Interface contacts:
Residue R124 in the second protein interacts with residue A8 in the first protein (closest heavy-atom distance 4.8 Å).

Sequence of the first protein:
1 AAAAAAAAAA

The following describes two proteins that form a bound complex.

Sequence of the second protein:
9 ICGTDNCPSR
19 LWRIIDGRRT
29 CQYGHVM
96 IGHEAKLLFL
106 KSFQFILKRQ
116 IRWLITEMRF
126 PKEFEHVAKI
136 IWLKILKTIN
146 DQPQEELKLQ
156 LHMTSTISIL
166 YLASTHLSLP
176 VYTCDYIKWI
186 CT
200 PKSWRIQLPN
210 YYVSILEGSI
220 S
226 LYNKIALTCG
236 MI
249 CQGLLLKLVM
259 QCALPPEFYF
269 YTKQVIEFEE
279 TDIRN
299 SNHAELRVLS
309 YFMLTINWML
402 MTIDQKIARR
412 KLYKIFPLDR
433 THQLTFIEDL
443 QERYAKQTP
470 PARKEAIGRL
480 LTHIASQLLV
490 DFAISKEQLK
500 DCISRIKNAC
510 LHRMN